Sequence of protein 1:
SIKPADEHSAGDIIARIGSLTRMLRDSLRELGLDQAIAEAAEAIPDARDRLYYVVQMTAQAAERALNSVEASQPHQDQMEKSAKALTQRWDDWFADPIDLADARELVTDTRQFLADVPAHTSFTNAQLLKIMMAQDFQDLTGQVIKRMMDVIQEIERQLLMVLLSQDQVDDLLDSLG

Sequence of protein 2:
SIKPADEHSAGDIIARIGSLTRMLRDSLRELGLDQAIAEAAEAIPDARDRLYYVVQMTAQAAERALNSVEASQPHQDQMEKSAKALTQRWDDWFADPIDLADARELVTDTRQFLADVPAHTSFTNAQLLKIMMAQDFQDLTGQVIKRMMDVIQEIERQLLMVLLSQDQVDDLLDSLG

These two protein chains interact to form a complex.

Contacts between the two chains:
Residue N129 in protein 1 interacts with residue D81 in protein 2 (closest heavy-atom distance 3.1 Å).
Residue S76 in protein 1 is in contact with residue L132 in protein 2 (closest heavy-atom distance 3.4 Å).
Residue L35 in protein 1 is in contact with residue L24 in protein 2 (closest heavy-atom distance 3.2 Å).
Residue I135 in protein 1 is in contact with residue I135 in protein 2 (closest heavy-atom distance 3.2 Å).
Residue W94 in protein 1 is in contact with residue R115 in protein 2 (closest heavy-atom distance 3.3 Å).
Residue V121 in protein 1 interacts with residue A87 in protein 2 (closest heavy-atom distance 3.2 Å).
Residue F141 in protein 1 interacts with residue F141 in protein 2 (closest heavy-atom distance 3.4 Å).
Residue Q80 in protein 1 is in contact with residue T128 in protein 2 (closest heavy-atom distance 3.1 Å).
Residue L132 in protein 1 is in contact with residue S76 in protein 2 (closest heavy-atom distance 3.4 Å).
Residue L167 in protein 1 is in contact with residue I41 in protein 2 (closest heavy-atom distance 2.9 Å).
Residue E84 in protein 1 is in contact with residue S126 in protein 2 (closest heavy-atom distance 2.6 Å).
Residue E84 in protein 1 interacts with residue T125 in protein 2 (closest heavy-atom distance 2.7 Å).
Residue T125 in protein 1 is in contact with residue E84 in protein 2 (closest heavy-atom distance 2.7 Å).
Residue R115 in protein 1 is in contact with residue D95 in protein 2 (closest heavy-atom distance 3.3 Å).
Residue Q139 in protein 1 contacts residue A66 in protein 2 (closest heavy-atom distance 2.8 Å).
Residue L24 in protein 1 interacts with residue L35 in protein 2 (closest heavy-atom distance 3.2 Å).
Residue D81 in protein 1 is in contact with residue N129 in protein 2 (closest heavy-atom distance 3.1 Å).
Residue M152 in protein 1 is in contact with residue L55 in protein 2 (closest heavy-atom distance 3.3 Å).
Residue Q139 in protein 1 contacts residue A65 in protein 2 (closest heavy-atom distance 3.1 Å).
Residue I41 in protein 1 is in contact with residue L167 in protein 2 (closest heavy-atom distance 2.9 Å).
Residue V111 in protein 1 is in contact with residue W94 in protein 2 (closest heavy-atom distance 3.4 Å).
Residue S126 in protein 1 is in contact with residue E84 in protein 2 (closest heavy-atom distance 2.6 Å).
Residue W94 in protein 1 contacts residue V111 in protein 2 (closest heavy-atom distance 3.4 Å).
Residue I149 in protein 1 interacts with residue L55 in protein 2 (closest heavy-atom distance 3.1 Å).
Residue A87 in protein 1 contacts residue V121 in protein 2 (closest heavy-atom distance 3.2 Å).
Residue E84 in protein 1 interacts with residue P122 in protein 2 (closest heavy-atom distance 3.5 Å).
Residue A87 in protein 1 contacts residue L118 in protein 2 (closest heavy-atom distance 3.5 Å).
Residue Q80 in protein 1 contacts residue T125 in protein 2 (closest heavy-atom distance 2.7 Å).
Residue L118 in protein 1 is in contact with residue A87 in protein 2 (closest heavy-atom distance 3.5 Å).
Residue T62 in protein 1 interacts with residue Q142 in protein 2 (closest heavy-atom distance 2.9 Å).
Residue A66 in protein 1 interacts with residue Q139 in protein 2 (closest heavy-atom distance 2.8 Å).
Residue L55 in protein 1 interacts with residue I149 in protein 2 (closest heavy-atom distance 3.1 Å).
Residue L118 in protein 1 interacts with residue T91 in protein 2 (closest heavy-atom distance 3.4 Å).
Residue L32 in protein 1 is in contact with residue L28 in protein 2 (closest heavy-atom distance 3.5 Å).
Residue A63 in protein 1 is in contact with residue Q142 in protein 2 (closest heavy-atom distance 2.8 Å).
Residue L28 in protein 1 contacts residue L32 in protein 2 (closest heavy-atom distance 3.5 Å).
Residue D95 in protein 1 contacts residue R115 in protein 2 (closest heavy-atom distance 3.3 Å).
Residue R115 in protein 1 is in contact with residue W94 in protein 2 (closest heavy-atom distance 3.3 Å).
Residue L28 in protein 1 contacts residue S31 in protein 2 (closest heavy-atom distance 3.5 Å).
Residue N129 in protein 1 is in contact with residue Q77 in protein 2 (closest heavy-atom distance 3.3 Å).
Residue T125 in protein 1 interacts with residue Q80 in protein 2 (closest heavy-atom distance 2.7 Å).
Residue Q80 in protein 1 contacts residue Q80 in protein 2 (closest heavy-atom distance 3.2 Å).
Residue I149 in protein 1 is in contact with residue V59 in protein 2 (closest heavy-atom distance 3.5 Å).
Residue V59 in protein 1 interacts with residue I149 in protein 2 (closest heavy-atom distance 3.5 Å).
Residue V73 in protein 1 interacts with residue L132 in protein 2 (closest heavy-atom distance 3.0 Å).
Residue L132 in protein 1 interacts with residue V73 in protein 2 (closest heavy-atom distance 3.0 Å).
Residue L163 in protein 1 is in contact with residue L163 in protein 2 (closest heavy-atom distance 3.2 Å).
Residue Q77 in protein 1 is in contact with residue N129 in protein 2 (closest heavy-atom distance 3.3 Å).
Residue M27 in protein 1 is in contact with residue M27 in protein 2 (closest heavy-atom distance 3.5 Å).
Residue Q142 in protein 1 interacts with residue T62 in protein 2 (closest heavy-atom distance 2.9 Å).
Residue I48 in protein 1 interacts with residue E160 in protein 2 (closest heavy-atom distance 3.5 Å).
Residue T128 in protein 1 interacts with residue Q80 in protein 2 (closest heavy-atom distance 3.1 Å).
Residue Q142 in protein 1 is in contact with residue A63 in protein 2 (closest heavy-atom distance 2.8 Å).
Residue S31 in protein 1 is in contact with residue L28 in protein 2 (closest heavy-atom distance 3.5 Å).
Residue I156 in protein 1 contacts residue I48 in protein 2 (closest heavy-atom distance 3.2 Å).
Residue T91 in protein 1 interacts with residue L118 in protein 2 (closest heavy-atom distance 3.4 Å).
Residue A65 in protein 1 is in contact with residue Q139 in protein 2 (closest heavy-atom distance 3.1 Å).
Residue L55 in protein 1 contacts residue M152 in protein 2 (closest heavy-atom distance 3.3 Å).
Residue P122 in protein 1 contacts residue E84 in protein 2 (closest heavy-atom distance 3.5 Å).
Residue I48 in protein 1 interacts with residue I156 in protein 2 (closest heavy-atom distance 3.2 Å).